Sequence of the first protein:
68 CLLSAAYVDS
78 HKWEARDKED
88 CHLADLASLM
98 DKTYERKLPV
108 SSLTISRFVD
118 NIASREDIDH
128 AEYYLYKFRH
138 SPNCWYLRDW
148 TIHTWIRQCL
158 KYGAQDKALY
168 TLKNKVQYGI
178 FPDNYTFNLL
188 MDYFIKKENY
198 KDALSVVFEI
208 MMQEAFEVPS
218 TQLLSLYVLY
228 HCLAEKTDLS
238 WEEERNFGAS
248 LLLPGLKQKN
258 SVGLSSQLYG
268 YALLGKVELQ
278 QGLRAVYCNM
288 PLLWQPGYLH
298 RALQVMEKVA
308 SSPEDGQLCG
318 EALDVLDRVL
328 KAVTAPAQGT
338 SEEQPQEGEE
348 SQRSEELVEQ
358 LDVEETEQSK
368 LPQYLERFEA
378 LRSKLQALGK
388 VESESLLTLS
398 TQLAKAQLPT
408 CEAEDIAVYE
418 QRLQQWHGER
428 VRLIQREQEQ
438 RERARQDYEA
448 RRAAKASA

The following describes two proteins that form a bound complex.

Interface contacts:
Residue A453 in the first protein is in contact with residue K237 in the second protein (closest heavy-atom distance 4.4 Å).
Residue K452 in the first protein interacts with residue H236 in the second protein (closest heavy-atom distance 3.2 Å).
Residue K452 in the first protein is in contact with residue Q238 in the second protein (closest heavy-atom distance 5.0 Å).
Residue K452 in the first protein interacts with residue K237 in the second protein (closest heavy-atom distance 3.4 Å).

Sequence of the second protein:
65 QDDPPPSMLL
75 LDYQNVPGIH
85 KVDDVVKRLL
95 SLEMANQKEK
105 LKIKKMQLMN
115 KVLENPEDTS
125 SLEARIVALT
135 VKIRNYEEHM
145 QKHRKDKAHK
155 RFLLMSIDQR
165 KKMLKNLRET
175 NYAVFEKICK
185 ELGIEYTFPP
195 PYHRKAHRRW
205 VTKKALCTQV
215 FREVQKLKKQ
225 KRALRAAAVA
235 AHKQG